Sequence of the second protein:
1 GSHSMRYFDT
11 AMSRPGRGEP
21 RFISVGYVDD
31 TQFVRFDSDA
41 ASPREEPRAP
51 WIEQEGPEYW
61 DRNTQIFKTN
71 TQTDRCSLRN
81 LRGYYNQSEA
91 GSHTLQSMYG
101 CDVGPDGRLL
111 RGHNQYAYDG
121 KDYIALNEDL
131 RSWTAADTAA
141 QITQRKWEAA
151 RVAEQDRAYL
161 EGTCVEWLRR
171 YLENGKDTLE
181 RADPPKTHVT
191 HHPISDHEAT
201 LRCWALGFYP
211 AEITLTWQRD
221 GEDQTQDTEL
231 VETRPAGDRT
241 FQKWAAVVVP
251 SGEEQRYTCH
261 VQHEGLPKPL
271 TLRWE

Residue-level contacts at the interface:
Residue Y159 in the second protein interacts with residue A4 in the first protein (closest heavy-atom distance 2.5 Å).
Residue L95 in the second protein is in contact with residue L11 in the first protein (closest heavy-atom distance 3.8 Å).
Residue Y99 in the second protein contacts residue A4 in the first protein (closest heavy-atom distance 4.6 Å).
Residue T73 in the second protein contacts residue Y9 in the first protein (closest heavy-atom distance 3.4 Å).
Residue W147 in the second protein is in contact with residue Y9 in the first protein (closest heavy-atom distance 3.5 Å).
Residue D9 in the second protein interacts with residue K8 in the first protein (closest heavy-atom distance 2.9 Å).
Residue W167 in the second protein contacts residue A4 in the first protein (closest heavy-atom distance 4.3 Å).
Residue Y159 in the second protein contacts residue A3 in the first protein (closest heavy-atom distance 4.4 Å).
Residue Y7 in the second protein is in contact with residue A5 in the first protein (closest heavy-atom distance 3.4 Å).
Residue I66 in the second protein contacts residue A5 in the first protein (closest heavy-atom distance 3.6 Å).
Residue Y116 in the second protein contacts residue L11 in the first protein (closest heavy-atom distance 3.7 Å).
Residue Y7 in the second protein is in contact with residue A4 in the first protein (closest heavy-atom distance 3.0 Å).
Residue D156 in the second protein is in contact with residue K7 in the first protein (closest heavy-atom distance 4.6 Å).
Residue S97 in the second protein is in contact with residue K8 in the first protein (closest heavy-atom distance 3.0 Å).
Residue F67 in the second protein contacts residue A5 in the first protein (closest heavy-atom distance 3.8 Å).
Residue Q155 in the second protein contacts residue Y9 in the first protein (closest heavy-atom distance 3.3 Å).
Residue D74 in the second protein is in contact with residue K8 in the first protein (closest heavy-atom distance 2.9 Å).
Residue I66 in the second protein contacts residue K7 in the first protein (closest heavy-atom distance 4.0 Å).
Residue W147 in the second protein is in contact with residue C10 in the first protein (closest heavy-atom distance 3.0 Å).
Residue N114 in the second protein is in contact with residue K6 in the first protein (closest heavy-atom distance 3.9 Å).
Residue N80 in the second protein interacts with residue L11 in the first protein (closest heavy-atom distance 2.9 Å).
Residue F22 in the second protein interacts with residue K8 in the first protein (closest heavy-atom distance 3.9 Å).
Residue F33 in the second protein interacts with residue A4 in the first protein (closest heavy-atom distance 4.5 Å).
Residue N80 in the second protein contacts residue C10 in the first protein (closest heavy-atom distance 3.1 Å).
Residue N63 in the second protein contacts residue A5 in the first protein (closest heavy-atom distance 3.0 Å).
Residue S77 in the second protein contacts residue Y9 in the first protein (closest heavy-atom distance 4.0 Å).
Residue L81 in the second protein is in contact with residue L11 in the first protein (closest heavy-atom distance 4.1 Å).
Residue M5 in the second protein is in contact with residue A4 in the first protein (closest heavy-atom distance 4.1 Å).
Residue R62 in the second protein contacts residue A3 in the first protein (closest heavy-atom distance 4.6 Å).
Residue N63 in the second protein contacts residue A4 in the first protein (closest heavy-atom distance 3.1 Å).
Residue Y99 in the second protein interacts with residue A5 in the first protein (closest heavy-atom distance 3.8 Å).
Residue Y99 in the second protein interacts with residue K8 in the first protein (closest heavy-atom distance 4.4 Å).
Residue Y84 in the second protein contacts residue L11 in the first protein (closest heavy-atom distance 2.7 Å).
Residue N70 in the second protein contacts residue K7 in the first protein (closest heavy-atom distance 3.9 Å).
Residue T73 in the second protein contacts residue C10 in the first protein (closest heavy-atom distance 3.3 Å).
Residue Y171 in the second protein contacts residue A4 in the first protein (closest heavy-atom distance 2.9 Å).
Residue Y99 in the second protein is in contact with residue K6 in the first protein (closest heavy-atom distance 3.2 Å).
Residue Y116 in the second protein contacts residue K6 in the first protein (closest heavy-atom distance 4.6 Å).
Residue N63 in the second protein contacts residue A3 in the first protein (closest heavy-atom distance 3.3 Å).
Residue T73 in the second protein is in contact with residue K8 in the first protein (closest heavy-atom distance 3.6 Å).
Residue I66 in the second protein contacts residue A3 in the first protein (closest heavy-atom distance 3.4 Å).
Residue W147 in the second protein interacts with residue L11 in the first protein (closest heavy-atom distance 3.8 Å).
Residue T143 in the second protein contacts residue L11 in the first protein (closest heavy-atom distance 2.6 Å).
Residue D156 in the second protein contacts residue Y9 in the first protein (closest heavy-atom distance 4.1 Å).
Residue Y123 in the second protein interacts with residue L11 in the first protein (closest heavy-atom distance 3.5 Å).
Residue Y59 in the second protein contacts residue A4 in the first protein (closest heavy-atom distance 4.0 Å).
Residue Y116 in the second protein contacts residue Y9 in the first protein (closest heavy-atom distance 4.6 Å).
Residue W167 in the second protein is in contact with residue A3 in the first protein (closest heavy-atom distance 3.7 Å).
Residue Y116 in the second protein is in contact with residue K8 in the first protein (closest heavy-atom distance 3.6 Å).
Residue C76 in the second protein contacts residue C10 in the first protein (closest heavy-atom distance 2.1 Å).
Residue N70 in the second protein interacts with residue K6 in the first protein (closest heavy-atom distance 2.9 Å).
Residue Y159 in the second protein contacts residue A5 in the first protein (closest heavy-atom distance 3.8 Å).
Residue T163 in the second protein contacts residue A3 in the first protein (closest heavy-atom distance 3.0 Å).
Residue S77 in the second protein interacts with residue C10 in the first protein (closest heavy-atom distance 3.4 Å).
Residue V152 in the second protein interacts with residue Y9 in the first protein (closest heavy-atom distance 3.6 Å).
Residue Y159 in the second protein interacts with residue K6 in the first protein (closest heavy-atom distance 3.6 Å).
Residue I66 in the second protein contacts residue K6 in the first protein (closest heavy-atom distance 3.5 Å).
Residue S77 in the second protein contacts residue L11 in the first protein (closest heavy-atom distance 3.0 Å).
Residue N70 in the second protein contacts residue K8 in the first protein (closest heavy-atom distance 3.0 Å).
Residue D156 in the second protein contacts residue K6 in the first protein (closest heavy-atom distance 2.8 Å).

This data describes a binding interaction between two proteins.

Sequence of the first protein:
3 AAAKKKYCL